The following describes two proteins that form a bound complex.

Sequence of the second protein:
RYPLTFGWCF

Sequence of the first protein:
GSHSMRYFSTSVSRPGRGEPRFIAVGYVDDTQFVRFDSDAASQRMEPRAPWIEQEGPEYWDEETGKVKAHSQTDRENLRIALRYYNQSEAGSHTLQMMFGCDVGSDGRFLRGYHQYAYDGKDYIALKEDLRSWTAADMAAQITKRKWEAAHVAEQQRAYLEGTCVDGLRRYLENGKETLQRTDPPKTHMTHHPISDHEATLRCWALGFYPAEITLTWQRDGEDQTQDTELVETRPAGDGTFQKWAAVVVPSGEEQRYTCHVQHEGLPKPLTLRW

Contacts between the two chains:
Residue T164 in the first protein is in contact with residue R1 in the second protein (closest heavy-atom distance 3.9 Å).
Residue T74 in the first protein interacts with residue T5 in the second protein (closest heavy-atom distance 2.9 Å).
Residue F100 in the first protein interacts with residue P3 in the second protein (closest heavy-atom distance 3.3 Å).
Residue Y124 in the first protein contacts residue F10 in the second protein (closest heavy-atom distance 3.7 Å).
Residue A70 in the first protein interacts with residue T5 in the second protein (closest heavy-atom distance 4.2 Å).
Residue Q157 in the first protein is in contact with residue W8 in the second protein (closest heavy-atom distance 2.9 Å).
Residue Y60 in the first protein contacts residue R1 in the second protein (closest heavy-atom distance 3.6 Å).
Residue E63 in the first protein is in contact with residue R1 in the second protein (closest heavy-atom distance 2.8 Å).
Residue T144 in the first protein is in contact with residue F10 in the second protein (closest heavy-atom distance 2.7 Å).
Residue K67 in the first protein interacts with residue T5 in the second protein (closest heavy-atom distance 4.8 Å).
Residue Y160 in the first protein interacts with residue R1 in the second protein (closest heavy-atom distance 2.9 Å).
Residue I81 in the first protein interacts with residue F10 in the second protein (closest heavy-atom distance 3.5 Å).
Residue K67 in the first protein contacts residue P3 in the second protein (closest heavy-atom distance 4.0 Å).
Residue Y160 in the first protein interacts with residue Y2 in the second protein (closest heavy-atom distance 4.0 Å).
Residue Y172 in the first protein contacts residue R1 in the second protein (closest heavy-atom distance 2.7 Å).
Residue Y8 in the first protein contacts residue Y2 in the second protein (closest heavy-atom distance 3.4 Å).
Residue H71 in the first protein interacts with residue W8 in the second protein (closest heavy-atom distance 3.5 Å).
Residue I81 in the first protein is in contact with residue C9 in the second protein (closest heavy-atom distance 3.8 Å).
Residue Y85 in the first protein is in contact with residue F10 in the second protein (closest heavy-atom distance 3.1 Å).
Residue K67 in the first protein is in contact with residue Y2 in the second protein (closest heavy-atom distance 2.7 Å).
Residue A82 in the first protein interacts with residue F10 in the second protein (closest heavy-atom distance 4.5 Å).
Residue E64 in the first protein is in contact with residue Y2 in the second protein (closest heavy-atom distance 2.6 Å).
Residue F23 in the first protein interacts with residue Y2 in the second protein (closest heavy-atom distance 4.0 Å).
Residue L96 in the first protein is in contact with residue F10 in the second protein (closest heavy-atom distance 3.7 Å).
Residue N78 in the first protein is in contact with residue F10 in the second protein (closest heavy-atom distance 2.7 Å).
Residue Y160 in the first protein is in contact with residue P3 in the second protein (closest heavy-atom distance 3.5 Å).
Residue I125 in the first protein interacts with residue F10 in the second protein (closest heavy-atom distance 4.8 Å).
Residue Q156 in the first protein contacts residue F6 in the second protein (closest heavy-atom distance 3.8 Å).
Residue Q157 in the first protein interacts with residue G7 in the second protein (closest heavy-atom distance 4.3 Å).
Residue T144 in the first protein contacts residue C9 in the second protein (closest heavy-atom distance 4.5 Å).
Residue M46 in the first protein interacts with residue Y2 in the second protein (closest heavy-atom distance 3.8 Å).
Residue S10 in the first protein interacts with residue Y2 in the second protein (closest heavy-atom distance 4.5 Å).
Residue H71 in the first protein interacts with residue T5 in the second protein (closest heavy-atom distance 3.8 Å).
Residue I143 in the first protein contacts residue F10 in the second protein (closest heavy-atom distance 4.8 Å).
Residue N78 in the first protein contacts residue W8 in the second protein (closest heavy-atom distance 2.7 Å).
Residue K147 in the first protein contacts residue F10 in the second protein (closest heavy-atom distance 3.4 Å).
Residue Y117 in the first protein interacts with residue W8 in the second protein (closest heavy-atom distance 3.4 Å).
Residue W148 in the first protein interacts with residue G7 in the second protein (closest heavy-atom distance 3.3 Å).
Residue Q157 in the first protein is in contact with residue F6 in the second protein (closest heavy-atom distance 3.2 Å).
Residue M6 in the first protein interacts with residue R1 in the second protein (closest heavy-atom distance 4.2 Å).
Residue F100 in the first protein interacts with residue Y2 in the second protein (closest heavy-atom distance 4.0 Å).
Residue F100 in the first protein is in contact with residue W8 in the second protein (closest heavy-atom distance 3.8 Å).
Residue G168 in the first protein is in contact with residue R1 in the second protein (closest heavy-atom distance 4.0 Å).
Residue V153 in the first protein is in contact with residue G7 in the second protein (closest heavy-atom distance 3.2 Å).
Residue V68 in the first protein is in contact with residue Y2 in the second protein (closest heavy-atom distance 3.7 Å).
Residue E64 in the first protein contacts residue R1 in the second protein (closest heavy-atom distance 2.7 Å).
Residue K67 in the first protein interacts with residue R1 in the second protein (closest heavy-atom distance 3.8 Å).
Residue W148 in the first protein interacts with residue F10 in the second protein (closest heavy-atom distance 4.1 Å).
Residue K147 in the first protein interacts with residue C9 in the second protein (closest heavy-atom distance 3.5 Å).
Residue N78 in the first protein is in contact with residue C9 in the second protein (closest heavy-atom distance 3.5 Å).
Residue Y8 in the first protein contacts residue R1 in the second protein (closest heavy-atom distance 3.1 Å).
Residue Y117 in the first protein contacts residue F10 in the second protein (closest heavy-atom distance 3.8 Å).
Residue T74 in the first protein is in contact with residue W8 in the second protein (closest heavy-atom distance 3.6 Å).
Residue K67 in the first protein is in contact with residue L4 in the second protein (closest heavy-atom distance 3.8 Å).
Residue H115 in the first protein is in contact with residue W8 in the second protein (closest heavy-atom distance 3.4 Å).
Residue W148 in the first protein contacts residue C9 in the second protein (closest heavy-atom distance 2.7 Å).
Residue A25 in the first protein interacts with residue Y2 in the second protein (closest heavy-atom distance 3.7 Å).
Residue W148 in the first protein interacts with residue W8 in the second protein (closest heavy-atom distance 3.7 Å).
Residue M98 in the first protein interacts with residue W8 in the second protein (closest heavy-atom distance 3.4 Å).
Residue H71 in the first protein interacts with residue Y2 in the second protein (closest heavy-atom distance 2.7 Å).